Sequence of the first protein:
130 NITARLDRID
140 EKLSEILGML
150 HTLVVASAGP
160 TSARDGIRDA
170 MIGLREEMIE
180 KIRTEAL

Sequence of the second protein:
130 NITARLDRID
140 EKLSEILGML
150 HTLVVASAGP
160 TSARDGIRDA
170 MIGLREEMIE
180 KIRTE

Interface contacts:
Residue A169 in the first protein contacts residue T151 in the second protein (closest heavy-atom distance 4.5 Å).
Residue L173 in the first protein is in contact with residue L173 in the second protein (closest heavy-atom distance 4.3 Å).
Residue L149 in the first protein contacts residue M148 in the second protein (closest heavy-atom distance 4.1 Å).
Residue L146 in the first protein is in contact with residue E144 in the second protein (closest heavy-atom distance 4.2 Å).
Residue D164 in the first protein contacts residue R167 in the second protein (closest heavy-atom distance 2.8 Å).
Residue V153 in the first protein interacts with residue T151 in the second protein (closest heavy-atom distance 4.1 Å).
Residue L173 in the first protein is in contact with residue M177 in the second protein (closest heavy-atom distance 4.2 Å).
Residue S156 in the first protein contacts residue L152 in the second protein (closest heavy-atom distance 3.8 Å).
Residue I178 in the first protein is in contact with residue M177 in the second protein (closest heavy-atom distance 4.1 Å).
Residue L142 in the first protein interacts with residue I145 in the second protein (closest heavy-atom distance 3.5 Å).
Residue D136 in the first protein contacts residue R134 in the second protein (closest heavy-atom distance 2.8 Å).
Residue I131 in the first protein is in contact with residue I131 in the second protein (closest heavy-atom distance 3.6 Å).
Residue A185 in the first protein contacts residue R182 in the second protein (closest heavy-atom distance 3.4 Å).
Residue L135 in the first protein is in contact with residue R134 in the second protein (closest heavy-atom distance 3.7 Å).
Residue L149 in the first protein is in contact with residue I145 in the second protein (closest heavy-atom distance 3.7 Å).
Residue L142 in the first protein interacts with residue I138 in the second protein (closest heavy-atom distance 3.9 Å).
Residue L142 in the first protein interacts with residue L142 in the second protein (closest heavy-atom distance 3.5 Å).
Residue S143 in the first protein contacts residue K141 in the second protein (closest heavy-atom distance 4.2 Å).
Residue I181 in the first protein interacts with residue I178 in the second protein (closest heavy-atom distance 4.0 Å).
Residue I166 in the first protein is in contact with residue I166 in the second protein (closest heavy-atom distance 3.5 Å).
Residue S156 in the first protein is in contact with residue A155 in the second protein (closest heavy-atom distance 4.5 Å).
Residue E184 in the first protein is in contact with residue I178 in the second protein (closest heavy-atom distance 3.6 Å).
Residue I181 in the first protein is in contact with residue M177 in the second protein (closest heavy-atom distance 4.3 Å).
Residue L152 in the first protein interacts with residue L152 in the second protein (closest heavy-atom distance 3.8 Å).
Residue L173 in the first protein contacts residue M170 in the second protein (closest heavy-atom distance 4.2 Å).
Residue A169 in the first protein interacts with residue M170 in the second protein (closest heavy-atom distance 3.6 Å).
Residue D168 in the first protein is in contact with residue M170 in the second protein (closest heavy-atom distance 4.6 Å).
Residue L146 in the first protein contacts residue K141 in the second protein (closest heavy-atom distance 4.1 Å).
Residue V153 in the first protein is in contact with residue L152 in the second protein (closest heavy-atom distance 3.7 Å).
Residue G165 in the first protein contacts residue R167 in the second protein (closest heavy-atom distance 4.4 Å).
Residue I138 in the first protein contacts residue I138 in the second protein (closest heavy-atom distance 4.4 Å).
Residue L186 in the first protein interacts with residue R182 in the second protein (closest heavy-atom distance 4.3 Å).
Residue K180 in the first protein interacts with residue R174 in the second protein (closest heavy-atom distance 4.9 Å).
Residue L146 in the first protein interacts with residue I145 in the second protein (closest heavy-atom distance 3.4 Å).
Residue A169 in the first protein interacts with residue I166 in the second protein (closest heavy-atom distance 4.0 Å).
Residue T132 in the first protein contacts residue R134 in the second protein (closest heavy-atom distance 3.0 Å).
Residue R182 in the first protein is in contact with residue I181 in the second protein (closest heavy-atom distance 4.4 Å).
Residue L135 in the first protein contacts residue I138 in the second protein (closest heavy-atom distance 3.6 Å).
Residue A185 in the first protein is in contact with residue I181 in the second protein (closest heavy-atom distance 4.0 Å).
Residue L135 in the first protein is in contact with residue I131 in the second protein (closest heavy-atom distance 4.1 Å).
Residue I145 in the first protein interacts with residue I145 in the second protein (closest heavy-atom distance 4.0 Å).
Residue I166 in the first protein contacts residue R163 in the second protein (closest heavy-atom distance 3.3 Å).
Residue M170 in the first protein contacts residue T151 in the second protein (closest heavy-atom distance 3.9 Å).
Residue M170 in the first protein is in contact with residue A155 in the second protein (closest heavy-atom distance 3.6 Å).
Residue I181 in the first protein interacts with residue R174 in the second protein (closest heavy-atom distance 3.8 Å).
Residue D139 in the first protein is in contact with residue I138 in the second protein (closest heavy-atom distance 4.8 Å).
Residue T160 in the first protein is in contact with residue R163 in the second protein (closest heavy-atom distance 4.0 Å).
Residue L149 in the first protein interacts with residue L149 in the second protein (closest heavy-atom distance 3.8 Å).
Residue E184 in the first protein contacts residue R182 in the second protein (closest heavy-atom distance 3.2 Å).
Residue D139 in the first protein contacts residue K141 in the second protein (closest heavy-atom distance 2.7 Å).
Residue V153 in the first protein interacts with residue M148 in the second protein (closest heavy-atom distance 4.1 Å).
Residue L149 in the first protein is in contact with residue L152 in the second protein (closest heavy-atom distance 4.1 Å).
Residue D164 in the first protein interacts with residue R163 in the second protein (closest heavy-atom distance 2.8 Å).
Residue A185 in the first protein is in contact with residue I178 in the second protein (closest heavy-atom distance 3.5 Å).
Residue E184 in the first protein is in contact with residue R174 in the second protein (closest heavy-atom distance 2.8 Å).
Residue L142 in the first protein is in contact with residue K141 in the second protein (closest heavy-atom distance 4.0 Å).
Residue H150 in the first protein interacts with residue M148 in the second protein (closest heavy-atom distance 3.7 Å).
Residue L146 in the first protein is in contact with residue M148 in the second protein (closest heavy-atom distance 3.7 Å).
Residue L135 in the first protein interacts with residue L135 in the second protein (closest heavy-atom distance 3.9 Å).

The following describes two proteins that form a bound complex.